Contacts between the two chains:
Residue Y100 in protein 2 interacts with residue W3 in protein 1 (closest heavy-atom distance 3.0 Å).
Residue W148 in protein 2 is in contact with residue L9 in protein 1 (closest heavy-atom distance 3.5 Å).
Residue K67 in protein 2 contacts residue Q2 in protein 1 (closest heavy-atom distance 3.0 Å).
Residue Y117 in protein 2 interacts with residue L7 in protein 1 (closest heavy-atom distance 3.7 Å).
Residue Q73 in protein 2 is in contact with residue W6 in protein 1 (closest heavy-atom distance 4.0 Å).
Residue D78 in protein 2 interacts with residue L7 in protein 1 (closest heavy-atom distance 4.0 Å).
Residue Q156 in protein 2 is in contact with residue W3 in protein 1 (closest heavy-atom distance 4.0 Å).
Residue Y60 in protein 2 interacts with residue K1 in protein 1 (closest heavy-atom distance 3.6 Å).
Residue V77 in protein 2 contacts residue F8 in protein 1 (closest heavy-atom distance 3.6 Å).
Residue T74 in protein 2 contacts residue W6 in protein 1 (closest heavy-atom distance 3.7 Å).
Residue K147 in protein 2 interacts with residue L9 in protein 1 (closest heavy-atom distance 3.3 Å).
Residue K147 in protein 2 interacts with residue F8 in protein 1 (closest heavy-atom distance 4.7 Å).
Residue H71 in protein 2 is in contact with residue V5 in protein 1 (closest heavy-atom distance 3.9 Å).
Residue M46 in protein 2 is in contact with residue Q2 in protein 1 (closest heavy-atom distance 3.1 Å).
Residue V153 in protein 2 interacts with residue W3 in protein 1 (closest heavy-atom distance 4.2 Å).
Residue Y8 in protein 2 contacts residue Q2 in protein 1 (closest heavy-atom distance 3.7 Å).
Residue T144 in protein 2 contacts residue L9 in protein 1 (closest heavy-atom distance 2.6 Å).
Residue Y117 in protein 2 contacts residue L9 in protein 1 (closest heavy-atom distance 3.7 Å).
Residue T144 in protein 2 interacts with residue F8 in protein 1 (closest heavy-atom distance 4.4 Å).
Residue Y124 in protein 2 contacts residue L9 in protein 1 (closest heavy-atom distance 4.0 Å).
Residue E64 in protein 2 contacts residue K1 in protein 1 (closest heavy-atom distance 3.4 Å).
Residue Y85 in protein 2 contacts residue L9 in protein 1 (closest heavy-atom distance 3.0 Å).
Residue K67 in protein 2 contacts residue K1 in protein 1 (closest heavy-atom distance 3.9 Å).
Residue Y160 in protein 2 is in contact with residue K1 in protein 1 (closest heavy-atom distance 2.7 Å).
Residue R98 in protein 2 interacts with residue L7 in protein 1 (closest heavy-atom distance 3.9 Å).
Residue L157 in protein 2 interacts with residue W3 in protein 1 (closest heavy-atom distance 3.7 Å).
Residue Q73 in protein 2 contacts residue F8 in protein 1 (closest heavy-atom distance 4.7 Å).
Residue H115 in protein 2 is in contact with residue L7 in protein 1 (closest heavy-atom distance 3.4 Å).
Residue D78 in protein 2 contacts residue F8 in protein 1 (closest heavy-atom distance 3.6 Å).
Residue L82 in protein 2 is in contact with residue L9 in protein 1 (closest heavy-atom distance 3.6 Å).
Residue H115 in protein 2 contacts residue W3 in protein 1 (closest heavy-atom distance 4.4 Å).
Residue T81 in protein 2 contacts residue L9 in protein 1 (closest heavy-atom distance 3.6 Å).
Residue W148 in protein 2 interacts with residue L7 in protein 1 (closest heavy-atom distance 3.5 Å).
Residue Y160 in protein 2 is in contact with residue Q2 in protein 1 (closest heavy-atom distance 3.7 Å).
Residue V153 in protein 2 interacts with residue L7 in protein 1 (closest heavy-atom distance 3.6 Å).
Residue R98 in protein 2 interacts with residue W3 in protein 1 (closest heavy-atom distance 3.6 Å).
Residue I125 in protein 2 interacts with residue L9 in protein 1 (closest heavy-atom distance 4.6 Å).
Residue M6 in protein 2 contacts residue K1 in protein 1 (closest heavy-atom distance 3.9 Å).
Residue K67 in protein 2 is in contact with residue W3 in protein 1 (closest heavy-atom distance 3.7 Å).
Residue Y8 in protein 2 interacts with residue K1 in protein 1 (closest heavy-atom distance 3.0 Å).
Residue Y160 in protein 2 is in contact with residue W3 in protein 1 (closest heavy-atom distance 3.5 Å).
Residue V68 in protein 2 is in contact with residue Q2 in protein 1 (closest heavy-atom distance 3.6 Å).
Residue K67 in protein 2 is in contact with residue L4 in protein 1 (closest heavy-atom distance 3.7 Å).
Residue D78 in protein 2 is in contact with residue L9 in protein 1 (closest heavy-atom distance 2.7 Å).
Residue V96 in protein 2 is in contact with residue L9 in protein 1 (closest heavy-atom distance 4.8 Å).
Residue C165 in protein 2 interacts with residue K1 in protein 1 (closest heavy-atom distance 4.9 Å).
Residue E64 in protein 2 interacts with residue Q2 in protein 1 (closest heavy-atom distance 2.9 Å).
Residue W148 in protein 2 is in contact with residue F8 in protein 1 (closest heavy-atom distance 2.5 Å).
Residue T74 in protein 2 is in contact with residue F8 in protein 1 (closest heavy-atom distance 3.8 Å).
Residue Y172 in protein 2 is in contact with residue K1 in protein 1 (closest heavy-atom distance 3.1 Å).
Residue Q156 in protein 2 interacts with residue V5 in protein 1 (closest heavy-atom distance 4.1 Å).
Residue H71 in protein 2 contacts residue W3 in protein 1 (closest heavy-atom distance 2.9 Å).
Residue Y100 in protein 2 contacts residue Q2 in protein 1 (closest heavy-atom distance 3.5 Å).
Residue T164 in protein 2 is in contact with residue K1 in protein 1 (closest heavy-atom distance 4.3 Å).
Residue A70 in protein 2 interacts with residue W6 in protein 1 (closest heavy-atom distance 3.2 Å).
Residue H71 in protein 2 is in contact with residue L4 in protein 1 (closest heavy-atom distance 5.0 Å).
Residue Y10 in protein 2 is in contact with residue Q2 in protein 1 (closest heavy-atom distance 2.9 Å).
Residue H71 in protein 2 is in contact with residue Q2 in protein 1 (closest heavy-atom distance 4.2 Å).
Residue T74 in protein 2 contacts residue L7 in protein 1 (closest heavy-atom distance 3.4 Å).
Residue W168 in protein 2 contacts residue K1 in protein 1 (closest heavy-atom distance 3.2 Å).

Sequence of protein 2:
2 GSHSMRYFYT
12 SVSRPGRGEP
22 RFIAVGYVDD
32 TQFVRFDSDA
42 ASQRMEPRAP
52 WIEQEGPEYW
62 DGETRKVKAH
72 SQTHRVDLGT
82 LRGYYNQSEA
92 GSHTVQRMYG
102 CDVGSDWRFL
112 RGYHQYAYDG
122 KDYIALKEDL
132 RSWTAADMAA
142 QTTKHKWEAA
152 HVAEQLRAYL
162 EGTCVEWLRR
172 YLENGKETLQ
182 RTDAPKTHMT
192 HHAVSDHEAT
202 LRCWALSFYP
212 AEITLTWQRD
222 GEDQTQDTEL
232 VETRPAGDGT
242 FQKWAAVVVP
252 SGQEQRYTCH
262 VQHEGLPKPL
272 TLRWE

Sequence of protein 1:
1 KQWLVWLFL

These two protein chains interact to form a complex.